Residue-level contacts at the interface:
Residue Y122 in the first protein contacts residue T9 in the second protein (closest heavy-atom distance 4.3 Å).
Residue W146 in the first protein is in contact with residue R5 in the second protein (closest heavy-atom distance 4.6 Å).
Residue Y158 in the first protein interacts with residue G2 in the second protein (closest heavy-atom distance 3.3 Å).
Residue Y158 in the first protein contacts residue I1 in the second protein (closest heavy-atom distance 2.5 Å).
Residue A151 in the first protein is in contact with residue F7 in the second protein (closest heavy-atom distance 3.7 Å).
Residue W96 in the first protein interacts with residue P3 in the second protein (closest heavy-atom distance 3.6 Å).
Residue T79 in the first protein interacts with residue T9 in the second protein (closest heavy-atom distance 3.8 Å).
Residue I141 in the first protein interacts with residue T9 in the second protein (closest heavy-atom distance 4.9 Å).
Residue R154 in the first protein contacts residue F7 in the second protein (closest heavy-atom distance 4.3 Å).
Residue D76 in the first protein interacts with residue F7 in the second protein (closest heavy-atom distance 4.9 Å).
Residue W166 in the first protein contacts residue I1 in the second protein (closest heavy-atom distance 3.2 Å).
Residue Y58 in the first protein interacts with residue I1 in the second protein (closest heavy-atom distance 3.3 Å).
Residue W113 in the first protein is in contact with residue G4 in the second protein (closest heavy-atom distance 3.5 Å).
Residue Y170 in the first protein is in contact with residue I1 in the second protein (closest heavy-atom distance 2.8 Å).
Residue W146 in the first protein interacts with residue T9 in the second protein (closest heavy-atom distance 4.0 Å).
Residue E62 in the first protein is in contact with residue G2 in the second protein (closest heavy-atom distance 3.1 Å).
Residue W96 in the first protein is in contact with residue G4 in the second protein (closest heavy-atom distance 4.1 Å).
Residue W146 in the first protein contacts residue F7 in the second protein (closest heavy-atom distance 3.7 Å).
Residue F115 in the first protein interacts with residue R5 in the second protein (closest heavy-atom distance 3.7 Å).
Residue Y6 in the first protein is in contact with residue G2 in the second protein (closest heavy-atom distance 3.4 Å).
Residue V75 in the first protein is in contact with residue Y8 in the second protein (closest heavy-atom distance 3.7 Å).
Residue T142 in the first protein is in contact with residue T9 in the second protein (closest heavy-atom distance 2.5 Å).
Residue W113 in the first protein contacts residue P3 in the second protein (closest heavy-atom distance 3.7 Å).
Residue K145 in the first protein interacts with residue T9 in the second protein (closest heavy-atom distance 2.9 Å).
Residue R154 in the first protein interacts with residue A6 in the second protein (closest heavy-atom distance 3.6 Å).
Residue N69 in the first protein interacts with residue R5 in the second protein (closest heavy-atom distance 2.8 Å).
Residue Y158 in the first protein interacts with residue P3 in the second protein (closest heavy-atom distance 3.4 Å).
Residue T142 in the first protein interacts with residue Y8 in the second protein (closest heavy-atom distance 4.8 Å).
Residue E162 in the first protein contacts residue I1 in the second protein (closest heavy-atom distance 4.2 Å).
Residue Q71 in the first protein contacts residue Y8 in the second protein (closest heavy-atom distance 4.9 Å).
Residue R65 in the first protein contacts residue G2 in the second protein (closest heavy-atom distance 3.3 Å).
Residue Y6 in the first protein contacts residue I1 in the second protein (closest heavy-atom distance 3.0 Å).
Residue D155 in the first protein interacts with residue G4 in the second protein (closest heavy-atom distance 4.9 Å).
Residue G150 in the first protein is in contact with residue F7 in the second protein (closest heavy-atom distance 4.8 Å).
Residue L4 in the first protein interacts with residue I1 in the second protein (closest heavy-atom distance 4.0 Å).
Residue D76 in the first protein is in contact with residue T9 in the second protein (closest heavy-atom distance 3.1 Å).
Residue D76 in the first protein contacts residue R5 in the second protein (closest heavy-atom distance 2.4 Å).
Residue Y6 in the first protein interacts with residue P3 in the second protein (closest heavy-atom distance 3.7 Å).
Residue S72 in the first protein interacts with residue Y8 in the second protein (closest heavy-atom distance 4.0 Å).
Residue R61 in the first protein is in contact with residue I1 in the second protein (closest heavy-atom distance 3.5 Å).
Residue Y83 in the first protein interacts with residue T9 in the second protein (closest heavy-atom distance 2.7 Å).
Residue E62 in the first protein contacts residue I1 in the second protein (closest heavy-atom distance 3.2 Å).
Residue W96 in the first protein interacts with residue R5 in the second protein (closest heavy-atom distance 3.4 Å).
Residue F73 in the first protein interacts with residue R5 in the second protein (closest heavy-atom distance 3.2 Å).
Residue A149 in the first protein interacts with residue F7 in the second protein (closest heavy-atom distance 3.5 Å).
Residue R65 in the first protein interacts with residue G4 in the second protein (closest heavy-atom distance 4.2 Å).
Residue R61 in the first protein interacts with residue G2 in the second protein (closest heavy-atom distance 4.9 Å).
Residue N69 in the first protein interacts with residue P3 in the second protein (closest heavy-atom distance 2.9 Å).
Residue N69 in the first protein is in contact with residue G4 in the second protein (closest heavy-atom distance 3.5 Å).
Residue K145 in the first protein contacts residue Y8 in the second protein (closest heavy-atom distance 4.1 Å).
Residue A98 in the first protein contacts residue P3 in the second protein (closest heavy-atom distance 3.8 Å).
Residue S72 in the first protein contacts residue R5 in the second protein (closest heavy-atom distance 4.1 Å).
Residue W146 in the first protein contacts residue Y8 in the second protein (closest heavy-atom distance 2.9 Å).
Residue R65 in the first protein contacts residue P3 in the second protein (closest heavy-atom distance 2.8 Å).
Residue D76 in the first protein interacts with residue Y8 in the second protein (closest heavy-atom distance 3.6 Å).

Sequence of the second protein:
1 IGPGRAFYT

The following describes two proteins that form a bound complex.

Sequence of the first protein:
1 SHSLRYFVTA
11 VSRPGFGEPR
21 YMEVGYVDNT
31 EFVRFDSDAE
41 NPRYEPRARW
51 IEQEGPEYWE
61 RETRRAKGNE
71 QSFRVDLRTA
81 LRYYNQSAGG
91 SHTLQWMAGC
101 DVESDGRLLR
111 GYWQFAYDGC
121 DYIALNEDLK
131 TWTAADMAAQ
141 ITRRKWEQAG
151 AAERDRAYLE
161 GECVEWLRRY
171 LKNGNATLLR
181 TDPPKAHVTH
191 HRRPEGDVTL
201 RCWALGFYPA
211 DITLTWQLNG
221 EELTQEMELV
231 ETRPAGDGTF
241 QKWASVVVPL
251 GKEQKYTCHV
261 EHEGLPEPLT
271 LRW